Contacts between the two chains:
Residue P256 in the second protein is in contact with residue D105 in the first protein (closest heavy-atom distance 3.9 Å).
Residue F255 in the second protein interacts with residue M99 in the first protein (closest heavy-atom distance 3.4 Å).
Residue Y264 in the second protein contacts residue E127 in the first protein (closest heavy-atom distance 3.8 Å).
Residue Y264 in the second protein contacts residue R128 in the first protein (closest heavy-atom distance 3.7 Å).
Residue F267 in the second protein interacts with residue Y134 in the first protein (closest heavy-atom distance 4.0 Å).
Residue P256 in the second protein interacts with residue Y104 in the first protein (closest heavy-atom distance 3.9 Å).
Residue R265 in the second protein interacts with residue R128 in the first protein (closest heavy-atom distance 3.1 Å).
Residue F255 in the second protein is in contact with residue Y104 in the first protein (closest heavy-atom distance 4.6 Å).
Residue A266 in the second protein interacts with residue R128 in the first protein (closest heavy-atom distance 4.2 Å).
Residue L269 in the second protein contacts residue Y134 in the first protein (closest heavy-atom distance 2.9 Å).
Residue F267 in the second protein is in contact with residue R128 in the first protein (closest heavy-atom distance 4.2 Å).
Residue Y264 in the second protein is in contact with residue Y124 in the first protein (closest heavy-atom distance 3.3 Å).
Residue F267 in the second protein is in contact with residue F129 in the first protein (closest heavy-atom distance 3.5 Å).
Residue G270 in the second protein contacts residue Y134 in the first protein (closest heavy-atom distance 5.0 Å).
Residue S268 in the second protein interacts with residue Y134 in the first protein (closest heavy-atom distance 4.6 Å).

Sequence of the second protein:
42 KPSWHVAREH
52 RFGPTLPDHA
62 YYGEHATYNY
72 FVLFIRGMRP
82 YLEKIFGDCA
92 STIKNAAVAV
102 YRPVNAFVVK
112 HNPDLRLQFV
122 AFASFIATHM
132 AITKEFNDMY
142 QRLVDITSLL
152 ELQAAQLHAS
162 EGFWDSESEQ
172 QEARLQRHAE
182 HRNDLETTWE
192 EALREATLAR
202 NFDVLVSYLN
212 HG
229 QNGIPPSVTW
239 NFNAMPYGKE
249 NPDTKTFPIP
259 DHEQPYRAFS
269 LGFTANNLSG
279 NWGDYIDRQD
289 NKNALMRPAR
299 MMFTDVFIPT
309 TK

These two protein chains interact to form a complex.

Sequence of the first protein:
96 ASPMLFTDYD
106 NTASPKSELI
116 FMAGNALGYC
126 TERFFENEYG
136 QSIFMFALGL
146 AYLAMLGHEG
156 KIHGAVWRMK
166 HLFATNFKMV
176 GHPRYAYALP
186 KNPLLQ